Contacts between the two chains:
Residue D292 in the second protein interacts with residue H37 in the first protein (closest heavy-atom distance 3.0 Å).
Residue P296 in the second protein contacts residue R102 in the first protein (closest heavy-atom distance 4.4 Å).
Residue D292 in the second protein contacts residue A101 in the first protein (closest heavy-atom distance 3.7 Å).
Residue E294 in the second protein is in contact with residue R102 in the first protein (closest heavy-atom distance 4.7 Å).

Sequence of the first protein:
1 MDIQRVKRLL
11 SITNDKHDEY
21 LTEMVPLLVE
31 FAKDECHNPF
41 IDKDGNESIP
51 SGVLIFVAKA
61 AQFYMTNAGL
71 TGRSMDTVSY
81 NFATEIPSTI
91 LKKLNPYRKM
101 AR

Sequence of the second protein:
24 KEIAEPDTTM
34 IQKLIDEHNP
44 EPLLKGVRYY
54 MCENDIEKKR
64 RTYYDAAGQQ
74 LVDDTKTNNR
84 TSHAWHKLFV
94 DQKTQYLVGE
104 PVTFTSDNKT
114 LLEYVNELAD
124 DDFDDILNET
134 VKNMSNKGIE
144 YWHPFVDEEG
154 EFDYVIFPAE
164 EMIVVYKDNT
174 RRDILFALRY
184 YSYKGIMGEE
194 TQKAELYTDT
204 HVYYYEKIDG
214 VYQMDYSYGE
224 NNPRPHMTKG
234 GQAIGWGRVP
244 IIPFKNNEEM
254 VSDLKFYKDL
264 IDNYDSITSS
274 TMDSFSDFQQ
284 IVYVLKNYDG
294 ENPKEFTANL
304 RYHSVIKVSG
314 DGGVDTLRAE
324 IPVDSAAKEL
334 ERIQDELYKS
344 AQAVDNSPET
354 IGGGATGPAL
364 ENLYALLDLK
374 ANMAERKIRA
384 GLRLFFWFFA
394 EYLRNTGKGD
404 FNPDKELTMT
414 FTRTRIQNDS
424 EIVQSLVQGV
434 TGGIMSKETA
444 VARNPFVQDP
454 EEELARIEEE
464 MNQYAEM

The following describes two proteins that form a bound complex.